Sequence of chain A:
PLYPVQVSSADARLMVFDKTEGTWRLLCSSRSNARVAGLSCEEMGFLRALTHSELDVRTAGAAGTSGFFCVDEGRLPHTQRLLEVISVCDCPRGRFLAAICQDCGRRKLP

Sequence of chain B:
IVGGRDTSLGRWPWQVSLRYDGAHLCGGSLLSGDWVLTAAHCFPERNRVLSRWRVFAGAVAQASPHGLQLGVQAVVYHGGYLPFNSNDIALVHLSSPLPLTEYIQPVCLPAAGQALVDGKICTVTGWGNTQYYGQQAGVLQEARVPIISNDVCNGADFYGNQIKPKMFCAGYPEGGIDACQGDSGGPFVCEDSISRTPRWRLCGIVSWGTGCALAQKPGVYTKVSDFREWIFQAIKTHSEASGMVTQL

Interface contacts:
Residue F239 in chain B interacts with residue L51 in chain A (closest heavy-atom distance 3.9 Å).
Residue S32 in chain B interacts with residue R52 in chain A (closest heavy-atom distance 3.0 Å).
Residue E109 in chain B is in contact with residue L113 in chain A (closest heavy-atom distance 3.7 Å).
Residue C115 in chain B interacts with residue G49 in chain A (closest heavy-atom distance 3.7 Å).
Residue K243 in chain B interacts with residue R39 in chain A (closest heavy-atom distance 3.9 Å).
Residue R206 in chain B contacts residue F50 in chain A (closest heavy-atom distance 3.6 Å).
Residue R206 in chain B interacts with residue D107 in chain A (closest heavy-atom distance 3.1 Å).
Residue S32 in chain B contacts residue Q106 in chain A (closest heavy-atom distance 3.2 Å).
Residue I201 in chain B is in contact with residue L6 in chain A (closest heavy-atom distance 3.9 Å).
Residue I201 in chain B contacts residue Y7 in chain A (closest heavy-atom distance 3.2 Å).
Residue R203 in chain B contacts residue L6 in chain A (closest heavy-atom distance 3.5 Å).
Residue R208 in chain B is in contact with residue G49 in chain A (closest heavy-atom distance 3.8 Å).
Residue P113 in chain B contacts residue G109 in chain A (closest heavy-atom distance 3.0 Å).
Residue I201 in chain B contacts residue P5 in chain A (closest heavy-atom distance 3.3 Å).
Residue A119 in chain B is in contact with residue Y7 in chain A (closest heavy-atom distance 2.9 Å).
Residue F239 in chain B interacts with residue E46 in chain A (closest heavy-atom distance 3.7 Å).
Residue Y110 in chain B contacts residue L113 in chain A (closest heavy-atom distance 3.8 Å).
Residue A118 in chain B interacts with residue Y7 in chain A (closest heavy-atom distance 3.5 Å).
Residue E109 in chain B is in contact with residue K112 in chain A (closest heavy-atom distance 3.9 Å).
Residue A118 in chain B is in contact with residue M48 in chain A (closest heavy-atom distance 3.8 Å).
Residue E236 in chain B interacts with residue Q84 in chain A (closest heavy-atom distance 2.9 Å).
Residue W12 in chain B contacts residue R111 in chain A (closest heavy-atom distance 3.1 Å).
Residue I201 in chain B interacts with residue Q10 in chain A (closest heavy-atom distance 2.9 Å).
Residue A119 in chain B is in contact with residue R85 in chain A (closest heavy-atom distance 3.1 Å).
Residue L31 in chain B is in contact with residue Q106 in chain A (closest heavy-atom distance 2.7 Å).
Residue C115 in chain B contacts residue G109 in chain A (closest heavy-atom distance 3.4 Å).
Residue P205 in chain B is in contact with residue R110 in chain A (closest heavy-atom distance 3.7 Å).
Residue A118 in chain B interacts with residue E47 in chain A (closest heavy-atom distance 3.3 Å).
Residue W14 in chain B interacts with residue G109 in chain A (closest heavy-atom distance 3.9 Å).
Residue R206 in chain B interacts with residue C108 in chain A (closest heavy-atom distance 3.0 Å).
Residue A118 in chain B interacts with residue G49 in chain A (closest heavy-atom distance 4.0 Å).
Residue W207 in chain B contacts residue G109 in chain A (closest heavy-atom distance 3.0 Å).
Residue C115 in chain B interacts with residue C108 in chain A (closest heavy-atom distance 2.0 Å).
Residue P113 in chain B contacts residue C108 in chain A (closest heavy-atom distance 3.4 Å).
Residue R206 in chain B is in contact with residue R110 in chain A (closest heavy-atom distance 3.7 Å).
Residue S202 in chain B is in contact with residue Q10 in chain A (closest heavy-atom distance 3.5 Å).
Residue K243 in chain B contacts residue E46 in chain A (closest heavy-atom distance 3.0 Å).
Residue R11 in chain B contacts residue R111 in chain A (closest heavy-atom distance 2.6 Å).
Residue Q112 in chain B is in contact with residue R110 in chain A (closest heavy-atom distance 4.0 Å).
Residue S32 in chain B is in contact with residue L51 in chain A (closest heavy-atom distance 3.8 Å).
Residue F239 in chain B interacts with residue F50 in chain A (closest heavy-atom distance 4.1 Å).
Residue W35 in chain B contacts residue R52 in chain A (closest heavy-atom distance 4.0 Å).
Residue L31 in chain B is in contact with residue L51 in chain A (closest heavy-atom distance 3.7 Å).
Residue P113 in chain B contacts residue D107 in chain A (closest heavy-atom distance 3.4 Å).
Residue R208 in chain B is in contact with residue M48 in chain A (closest heavy-atom distance 3.1 Å).
Residue R206 in chain B contacts residue G109 in chain A (closest heavy-atom distance 3.5 Å).
Residue L9 in chain B contacts residue L113 in chain A (closest heavy-atom distance 3.5 Å).
Residue V114 in chain B is in contact with residue G109 in chain A (closest heavy-atom distance 3.9 Å).
Residue D34 in chain B interacts with residue R52 in chain A (closest heavy-atom distance 3.2 Å).
Residue P113 in chain B interacts with residue Q106 in chain A (closest heavy-atom distance 4.0 Å).
Residue G10 in chain B interacts with residue R111 in chain A (closest heavy-atom distance 3.7 Å).
Residue R235 in chain B is in contact with residue E46 in chain A (closest heavy-atom distance 3.0 Å).
Residue V114 in chain B is in contact with residue C108 in chain A (closest heavy-atom distance 3.7 Å).
Residue R203 in chain B interacts with residue Q10 in chain A (closest heavy-atom distance 3.1 Å).
Residue Q112 in chain B is in contact with residue K112 in chain A (closest heavy-atom distance 3.8 Å).
Residue L116 in chain B is in contact with residue G49 in chain A (closest heavy-atom distance 3.0 Å).
Residue P117 in chain B interacts with residue G49 in chain A (closest heavy-atom distance 3.9 Å).
Residue I242 in chain B is in contact with residue L51 in chain A (closest heavy-atom distance 3.8 Å).
Residue A119 in chain B is in contact with residue E47 in chain A (closest heavy-atom distance 2.9 Å).
Residue G10 in chain B contacts residue L113 in chain A (closest heavy-atom distance 3.8 Å).

The following describes two proteins that form a bound complex.